Sequence of protein 1:
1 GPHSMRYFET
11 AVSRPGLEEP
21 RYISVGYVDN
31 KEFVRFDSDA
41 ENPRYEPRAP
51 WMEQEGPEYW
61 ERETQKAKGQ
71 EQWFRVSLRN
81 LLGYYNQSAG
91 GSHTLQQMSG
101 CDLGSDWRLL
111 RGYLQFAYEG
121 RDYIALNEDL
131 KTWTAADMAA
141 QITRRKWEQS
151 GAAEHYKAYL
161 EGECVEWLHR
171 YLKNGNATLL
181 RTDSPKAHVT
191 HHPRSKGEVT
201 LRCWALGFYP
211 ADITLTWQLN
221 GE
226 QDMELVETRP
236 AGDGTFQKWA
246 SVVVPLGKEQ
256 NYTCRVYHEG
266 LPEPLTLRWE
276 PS

This data describes a binding interaction between two proteins.

Sequence of protein 2:
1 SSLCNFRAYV

Interface contacts:
Residue Q97 in protein 1 contacts residue N5 in protein 2 (closest heavy-atom distance 2.8 Å).
Residue Y84 in protein 1 is in contact with residue V10 in protein 2 (closest heavy-atom distance 2.7 Å).
Residue W167 in protein 1 interacts with residue S1 in protein 2 (closest heavy-atom distance 3.3 Å).
Residue W73 in protein 1 is in contact with residue F6 in protein 2 (closest heavy-atom distance 2.9 Å).
Residue W73 in protein 1 contacts residue Y9 in protein 2 (closest heavy-atom distance 3.7 Å).
Residue E63 in protein 1 interacts with residue S1 in protein 2 (closest heavy-atom distance 3.4 Å).
Residue Q70 in protein 1 interacts with residue N5 in protein 2 (closest heavy-atom distance 2.8 Å).
Residue L114 in protein 1 contacts residue L3 in protein 2 (closest heavy-atom distance 3.9 Å).
Residue N80 in protein 1 contacts residue V10 in protein 2 (closest heavy-atom distance 2.9 Å).
Residue H155 in protein 1 interacts with residue C4 in protein 2 (closest heavy-atom distance 2.8 Å).
Residue E63 in protein 1 interacts with residue S2 in protein 2 (closest heavy-atom distance 2.8 Å).
Residue Q97 in protein 1 is in contact with residue L3 in protein 2 (closest heavy-atom distance 3.5 Å).
Residue Y159 in protein 1 contacts residue S2 in protein 2 (closest heavy-atom distance 3.9 Å).
Residue W147 in protein 1 interacts with residue V10 in protein 2 (closest heavy-atom distance 3.8 Å).
Residue Y59 in protein 1 interacts with residue S1 in protein 2 (closest heavy-atom distance 4.3 Å).
Residue H155 in protein 1 interacts with residue N5 in protein 2 (closest heavy-atom distance 3.9 Å).
Residue Y45 in protein 1 interacts with residue S2 in protein 2 (closest heavy-atom distance 3.5 Å).
Residue S77 in protein 1 interacts with residue Y9 in protein 2 (closest heavy-atom distance 3.6 Å).
Residue Y159 in protein 1 is in contact with residue L3 in protein 2 (closest heavy-atom distance 3.6 Å).
Residue V76 in protein 1 interacts with residue Y9 in protein 2 (closest heavy-atom distance 3.6 Å).
Residue E163 in protein 1 interacts with residue S1 in protein 2 (closest heavy-atom distance 2.6 Å).
Residue F74 in protein 1 contacts residue N5 in protein 2 (closest heavy-atom distance 3.9 Å).
Residue W147 in protein 1 contacts residue Y9 in protein 2 (closest heavy-atom distance 2.8 Å).
Residue Y171 in protein 1 contacts residue S1 in protein 2 (closest heavy-atom distance 2.6 Å).
Residue K66 in protein 1 is in contact with residue C4 in protein 2 (closest heavy-atom distance 4.5 Å).
Residue W73 in protein 1 is in contact with residue N5 in protein 2 (closest heavy-atom distance 3.3 Å).
Residue Q70 in protein 1 interacts with residue L3 in protein 2 (closest heavy-atom distance 3.4 Å).
Residue E9 in protein 1 contacts residue N5 in protein 2 (closest heavy-atom distance 4.8 Å).
Residue Y7 in protein 1 interacts with residue S1 in protein 2 (closest heavy-atom distance 3.1 Å).
Residue T143 in protein 1 contacts residue V10 in protein 2 (closest heavy-atom distance 2.6 Å).
Residue Y156 in protein 1 contacts residue F6 in protein 2 (closest heavy-atom distance 3.1 Å).
Residue A152 in protein 1 contacts residue F6 in protein 2 (closest heavy-atom distance 3.6 Å).
Residue H155 in protein 1 is in contact with residue F6 in protein 2 (closest heavy-atom distance 3.4 Å).
Residue W147 in protein 1 contacts residue A8 in protein 2 (closest heavy-atom distance 3.5 Å).
Residue N80 in protein 1 contacts residue Y9 in protein 2 (closest heavy-atom distance 3.8 Å).
Residue L81 in protein 1 contacts residue V10 in protein 2 (closest heavy-atom distance 3.6 Å).
Residue K146 in protein 1 contacts residue V10 in protein 2 (closest heavy-atom distance 2.9 Å).
Residue M5 in protein 1 is in contact with residue S1 in protein 2 (closest heavy-atom distance 4.0 Å).
Residue E163 in protein 1 is in contact with residue S2 in protein 2 (closest heavy-atom distance 3.8 Å).
Residue K66 in protein 1 contacts residue S2 in protein 2 (closest heavy-atom distance 2.8 Å).
Residue K66 in protein 1 contacts residue S1 in protein 2 (closest heavy-atom distance 2.9 Å).
Residue Y7 in protein 1 interacts with residue S2 in protein 2 (closest heavy-atom distance 3.5 Å).
Residue F116 in protein 1 interacts with residue N5 in protein 2 (closest heavy-atom distance 4.0 Å).
Residue W73 in protein 1 contacts residue R7 in protein 2 (closest heavy-atom distance 4.0 Å).
Residue S99 in protein 1 interacts with residue L3 in protein 2 (closest heavy-atom distance 3.7 Å).
Residue Y156 in protein 1 interacts with residue L3 in protein 2 (closest heavy-atom distance 3.9 Å).
Residue K146 in protein 1 interacts with residue Y9 in protein 2 (closest heavy-atom distance 3.4 Å).
Residue E9 in protein 1 contacts residue L3 in protein 2 (closest heavy-atom distance 4.5 Å).
Residue W73 in protein 1 interacts with residue A8 in protein 2 (closest heavy-atom distance 3.1 Å).
Residue W73 in protein 1 contacts residue V10 in protein 2 (closest heavy-atom distance 3.6 Å).
Residue H155 in protein 1 interacts with residue L3 in protein 2 (closest heavy-atom distance 4.3 Å).
Residue Q70 in protein 1 is in contact with residue C4 in protein 2 (closest heavy-atom distance 3.4 Å).
Residue S77 in protein 1 contacts residue V10 in protein 2 (closest heavy-atom distance 3.2 Å).
Residue Y156 in protein 1 is in contact with residue N5 in protein 2 (closest heavy-atom distance 3.4 Å).
Residue Y123 in protein 1 interacts with residue V10 in protein 2 (closest heavy-atom distance 4.4 Å).
Residue Y159 in protein 1 contacts residue S1 in protein 2 (closest heavy-atom distance 2.7 Å).
Residue Q72 in protein 1 contacts residue Y9 in protein 2 (closest heavy-atom distance 4.2 Å).
Residue S150 in protein 1 contacts residue A8 in protein 2 (closest heavy-atom distance 3.8 Å).
Residue G151 in protein 1 interacts with residue F6 in protein 2 (closest heavy-atom distance 4.7 Å).
Residue S150 in protein 1 interacts with residue F6 in protein 2 (closest heavy-atom distance 3.5 Å).